Sequence of chain B:
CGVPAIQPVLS

Interface contacts:
Residue C107 in chain A interacts with residue G2 in chain B (closest heavy-atom distance 3.5 Å).
Residue V8 in chain A is in contact with residue I6 in chain B (closest heavy-atom distance 3.7 Å).
Residue V106 in chain A contacts residue G2 in chain B (closest heavy-atom distance 4.1 Å).
Residue V8 in chain A is in contact with residue Q7 in chain B (closest heavy-atom distance 4.5 Å).
Residue V106 in chain A contacts residue C1 in chain B (closest heavy-atom distance 3.7 Å).
Residue Q101 in chain A is in contact with residue I6 in chain B (closest heavy-atom distance 3.3 Å).
Residue W14 in chain A is in contact with residue V3 in chain B (closest heavy-atom distance 4.3 Å).
Residue P13 in chain A interacts with residue P4 in chain B (closest heavy-atom distance 3.7 Å).
Residue A105 in chain A contacts residue C1 in chain B (closest heavy-atom distance 3.4 Å).
Residue V122 in chain A contacts residue L10 in chain B (closest heavy-atom distance 4.2 Å).
Residue C107 in chain A interacts with residue C1 in chain B (closest heavy-atom distance 2.0 Å).
Residue G10 in chain A is in contact with residue I6 in chain B (closest heavy-atom distance 3.1 Å).
Residue Q101 in chain A interacts with residue A5 in chain B (closest heavy-atom distance 2.9 Å).
Residue W14 in chain A is in contact with residue P4 in chain B (closest heavy-atom distance 3.6 Å).
Residue W12 in chain A interacts with residue P8 in chain B (closest heavy-atom distance 3.3 Å).
Residue E5 in chain A contacts residue L10 in chain B (closest heavy-atom distance 4.8 Å).
Residue W12 in chain A contacts residue L10 in chain B (closest heavy-atom distance 5.0 Å).
Residue V8 in chain A contacts residue V9 in chain B (closest heavy-atom distance 3.6 Å).
Residue T102 in chain A is in contact with residue I6 in chain B (closest heavy-atom distance 4.8 Å).
Residue A105 in chain A contacts residue G2 in chain B (closest heavy-atom distance 2.9 Å).
Residue E5 in chain A contacts residue S11 in chain B (closest heavy-atom distance 3.5 Å).
Residue E5 in chain A contacts residue V9 in chain B (closest heavy-atom distance 4.8 Å).
Residue S11 in chain A interacts with residue P8 in chain B (closest heavy-atom distance 3.7 Å).
Residue S11 in chain A interacts with residue I6 in chain B (closest heavy-atom distance 3.2 Å).
Residue S11 in chain A is in contact with residue Q7 in chain B (closest heavy-atom distance 4.3 Å).
Residue S11 in chain A interacts with residue P4 in chain B (closest heavy-atom distance 3.7 Å).
Residue W14 in chain A is in contact with residue G2 in chain B (closest heavy-atom distance 3.6 Å).
Residue P13 in chain A is in contact with residue A5 in chain B (closest heavy-atom distance 4.5 Å).
Residue P9 in chain A contacts residue I6 in chain B (closest heavy-atom distance 3.8 Å).

Sequence of chain A:
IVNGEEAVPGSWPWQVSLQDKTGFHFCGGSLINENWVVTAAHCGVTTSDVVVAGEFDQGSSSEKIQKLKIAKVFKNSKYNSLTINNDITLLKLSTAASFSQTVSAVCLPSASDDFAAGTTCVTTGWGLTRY

The following describes two proteins that form a bound complex.